Sequence of chain B:
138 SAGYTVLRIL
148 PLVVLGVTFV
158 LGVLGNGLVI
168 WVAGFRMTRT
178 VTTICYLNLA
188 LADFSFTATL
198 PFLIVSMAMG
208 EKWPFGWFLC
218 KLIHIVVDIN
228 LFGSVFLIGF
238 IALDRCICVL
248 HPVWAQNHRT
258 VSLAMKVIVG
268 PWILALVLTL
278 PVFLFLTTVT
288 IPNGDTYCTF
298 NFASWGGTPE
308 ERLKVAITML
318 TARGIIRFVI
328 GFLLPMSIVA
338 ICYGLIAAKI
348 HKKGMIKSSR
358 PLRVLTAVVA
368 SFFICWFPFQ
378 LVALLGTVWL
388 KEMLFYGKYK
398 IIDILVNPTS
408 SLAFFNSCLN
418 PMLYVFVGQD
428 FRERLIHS

These two protein chains interact to form a complex.

Sequence of chain A:
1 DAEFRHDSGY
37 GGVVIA

Contacts between the two chains:
Residue E208 in chain B contacts residue I41 in chain A (closest heavy-atom distance 4.4 Å).
Residue R324 in chain B contacts residue A2 in chain A (closest heavy-atom distance 3.1 Å).
Residue L317 in chain B is in contact with residue R5 in chain A (closest heavy-atom distance 3.9 Å).
Residue F376 in chain B interacts with residue F4 in chain A (closest heavy-atom distance 4.0 Å).
Residue R324 in chain B interacts with residue F4 in chain A (closest heavy-atom distance 3.9 Å).
Residue E208 in chain B contacts residue A42 in chain A (closest heavy-atom distance 3.8 Å).
Residue F229 in chain B contacts residue D1 in chain A (closest heavy-atom distance 3.0 Å).
Residue L387 in chain B is in contact with residue H6 in chain A (closest heavy-atom distance 3.2 Å).
Residue L317 in chain B interacts with residue D7 in chain A (closest heavy-atom distance 4.2 Å).
Residue F376 in chain B interacts with residue E3 in chain A (closest heavy-atom distance 4.4 Å).
Residue I288 in chain B contacts residue Y10 in chain A (closest heavy-atom distance 4.0 Å).
Residue F376 in chain B contacts residue A2 in chain A (closest heavy-atom distance 3.2 Å).
Residue L228 in chain B is in contact with residue D1 in chain A (closest heavy-atom distance 3.0 Å).
Residue G328 in chain B interacts with residue D1 in chain A (closest heavy-atom distance 3.1 Å).
Residue V286 in chain B contacts residue Y10 in chain A (closest heavy-atom distance 3.9 Å).
Residue N298 in chain B interacts with residue S8 in chain A (closest heavy-atom distance 3.8 Å).
Residue R320 in chain B contacts residue E3 in chain A (closest heavy-atom distance 3.1 Å).
Residue V224 in chain B contacts residue E3 in chain A (closest heavy-atom distance 3.8 Å).
Residue A313 in chain B interacts with residue S8 in chain A (closest heavy-atom distance 4.4 Å).
Residue V403 in chain B interacts with residue I41 in chain A (closest heavy-atom distance 3.5 Å).
Residue F297 in chain B is in contact with residue R5 in chain A (closest heavy-atom distance 3.5 Å).
Residue R324 in chain B contacts residue D1 in chain A (closest heavy-atom distance 4.0 Å).
Residue L283 in chain B interacts with residue R5 in chain A (closest heavy-atom distance 3.9 Å).
Residue Q377 in chain B is in contact with residue D1 in chain A (closest heavy-atom distance 2.5 Å).
Residue N404 in chain B is in contact with residue A42 in chain A (closest heavy-atom distance 3.2 Å).
Residue L200 in chain B contacts residue E3 in chain A (closest heavy-atom distance 3.3 Å).
Residue L391 in chain B is in contact with residue G37 in chain A (closest heavy-atom distance 3.7 Å).
Residue R320 in chain B contacts residue A2 in chain A (closest heavy-atom distance 3.4 Å).
Residue L391 in chain B interacts with residue S8 in chain A (closest heavy-atom distance 3.6 Å).
Residue R320 in chain B contacts residue R5 in chain A (closest heavy-atom distance 3.0 Å).
Residue L391 in chain B contacts residue G38 in chain A (closest heavy-atom distance 3.8 Å).
Residue A300 in chain B contacts residue G9 in chain A (closest heavy-atom distance 4.4 Å).
Residue A380 in chain B contacts residue F4 in chain A (closest heavy-atom distance 4.0 Å).
Residue S407 in chain B contacts residue A42 in chain A (closest heavy-atom distance 3.9 Å).
Residue E208 in chain B contacts residue V40 in chain A (closest heavy-atom distance 3.6 Å).
Residue N298 in chain B is in contact with residue G9 in chain A (closest heavy-atom distance 4.3 Å).
Residue F229 in chain B is in contact with residue A2 in chain A (closest heavy-atom distance 3.7 Å).
Residue F329 in chain B interacts with residue D1 in chain A (closest heavy-atom distance 4.2 Å).
Residue L391 in chain B is in contact with residue H6 in chain A (closest heavy-atom distance 3.4 Å).
Residue F297 in chain B interacts with residue S8 in chain A (closest heavy-atom distance 3.1 Å).
Residue N404 in chain B is in contact with residue I41 in chain A (closest heavy-atom distance 3.4 Å).
Residue T296 in chain B contacts residue D7 in chain A (closest heavy-atom distance 3.1 Å).
Residue D225 in chain B interacts with residue A2 in chain A (closest heavy-atom distance 3.7 Å).
Residue D225 in chain B interacts with residue R5 in chain A (closest heavy-atom distance 3.7 Å).
Residue M390 in chain B contacts residue H6 in chain A (closest heavy-atom distance 4.3 Å).
Residue F297 in chain B contacts residue D7 in chain A (closest heavy-atom distance 3.3 Å).
Residue D225 in chain B is in contact with residue D1 in chain A (closest heavy-atom distance 3.2 Å).
Residue R324 in chain B is in contact with residue E3 in chain A (closest heavy-atom distance 3.7 Å).
Residue H221 in chain B interacts with residue R5 in chain A (closest heavy-atom distance 3.3 Å).
Residue D400 in chain B contacts residue I41 in chain A (closest heavy-atom distance 3.3 Å).
Residue V232 in chain B contacts residue D1 in chain A (closest heavy-atom distance 3.2 Å).
Residue H221 in chain B interacts with residue E3 in chain A (closest heavy-atom distance 4.0 Å).
Residue L228 in chain B contacts residue E3 in chain A (closest heavy-atom distance 4.3 Å).
Residue D400 in chain B is in contact with residue V39 in chain A (closest heavy-atom distance 3.2 Å).
Residue V279 in chain B is in contact with residue R5 in chain A (closest heavy-atom distance 4.3 Å).
Residue F299 in chain B interacts with residue G9 in chain A (closest heavy-atom distance 3.4 Å).
Residue F411 in chain B contacts residue E3 in chain A (closest heavy-atom distance 4.4 Å).
Residue M204 in chain B contacts residue A42 in chain A (closest heavy-atom distance 3.5 Å).
Residue V403 in chain B is in contact with residue F4 in chain A (closest heavy-atom distance 3.6 Å).
Residue W373 in chain B is in contact with residue D1 in chain A (closest heavy-atom distance 3.1 Å).